Contacts between the two chains:
Residue F409 in chain A contacts residue D114 in chain B (closest heavy-atom distance 4.2 Å).
Residue F409 in chain A contacts residue V113 in chain B (closest heavy-atom distance 5.0 Å).

Sequence of chain A:
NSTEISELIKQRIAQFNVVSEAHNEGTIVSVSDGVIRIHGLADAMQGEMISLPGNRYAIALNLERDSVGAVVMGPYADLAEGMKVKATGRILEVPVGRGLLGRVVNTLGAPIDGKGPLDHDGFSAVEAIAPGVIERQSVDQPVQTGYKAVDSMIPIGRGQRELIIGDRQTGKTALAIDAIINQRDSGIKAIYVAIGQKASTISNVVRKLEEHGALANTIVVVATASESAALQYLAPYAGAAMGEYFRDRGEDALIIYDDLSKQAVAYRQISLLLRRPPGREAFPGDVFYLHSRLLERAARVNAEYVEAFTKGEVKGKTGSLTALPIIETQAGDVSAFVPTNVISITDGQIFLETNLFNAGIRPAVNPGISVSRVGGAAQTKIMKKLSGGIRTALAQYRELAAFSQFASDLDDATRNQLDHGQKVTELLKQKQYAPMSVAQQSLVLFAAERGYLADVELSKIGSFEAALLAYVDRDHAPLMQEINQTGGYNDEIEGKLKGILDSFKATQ

Sequence of chain B:
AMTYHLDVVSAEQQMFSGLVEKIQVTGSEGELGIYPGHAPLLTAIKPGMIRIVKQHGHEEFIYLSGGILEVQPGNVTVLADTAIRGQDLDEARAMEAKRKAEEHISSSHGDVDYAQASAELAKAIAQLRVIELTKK

These two protein chains interact to form a complex.